Interface contacts:
Residue P75 in protein 2 contacts residue E126 in protein 1 (closest heavy-atom distance 3.4 Å).
Residue G81 in protein 2 interacts with residue N47 in protein 1 (closest heavy-atom distance 3.8 Å).
Residue S110 in protein 2 contacts residue Y40 in protein 1 (closest heavy-atom distance 2.6 Å).
Residue E109 in protein 2 is in contact with residue T63 in protein 1 (closest heavy-atom distance 2.3 Å).
Residue S122 in protein 2 contacts residue G53 in protein 1 (closest heavy-atom distance 3.9 Å).
Residue I25 in protein 2 interacts with residue L133 in protein 1 (closest heavy-atom distance 3.6 Å).
Residue R113 in protein 2 contacts residue N7 in protein 1 (closest heavy-atom distance 3.9 Å).
Residue E106 in protein 2 interacts with residue N47 in protein 1 (closest heavy-atom distance 3.9 Å).
Residue D111 in protein 2 interacts with residue N7 in protein 1 (closest heavy-atom distance 3.7 Å).
Residue R70 in protein 2 contacts residue L128 in protein 1 (closest heavy-atom distance 4.0 Å).
Residue E109 in protein 2 contacts residue Y40 in protein 1 (closest heavy-atom distance 3.2 Å).
Residue V104 in protein 2 is in contact with residue N47 in protein 1 (closest heavy-atom distance 2.6 Å).
Residue V74 in protein 2 is in contact with residue L128 in protein 1 (closest heavy-atom distance 4.1 Å).
Residue V105 in protein 2 interacts with residue A49 in protein 1 (closest heavy-atom distance 3.8 Å).
Residue S110 in protein 2 contacts residue T39 in protein 1 (closest heavy-atom distance 3.3 Å).
Residue P75 in protein 2 contacts residue L128 in protein 1 (closest heavy-atom distance 3.8 Å).
Residue P107 in protein 2 is in contact with residue K41 in protein 1 (closest heavy-atom distance 3.8 Å).
Residue D111 in protein 2 interacts with residue P38 in protein 1 (closest heavy-atom distance 3.8 Å).
Residue R73 in protein 2 contacts residue S132 in protein 1 (closest heavy-atom distance 3.4 Å).
Residue L72 in protein 2 interacts with residue G131 in protein 1 (closest heavy-atom distance 4.2 Å).
Residue N61 in protein 2 contacts residue G53 in protein 1 (closest heavy-atom distance 2.4 Å).
Residue L76 in protein 2 interacts with residue N42 in protein 1 (closest heavy-atom distance 3.3 Å).
Residue E109 in protein 2 interacts with residue T39 in protein 1 (closest heavy-atom distance 3.4 Å).
Residue S122 in protein 2 is in contact with residue N52 in protein 1 (closest heavy-atom distance 4.1 Å).
Residue N61 in protein 2 interacts with residue L50 in protein 1 (closest heavy-atom distance 2.3 Å).
Residue Q80 in protein 2 contacts residue K41 in protein 1 (closest heavy-atom distance 3.4 Å).
Residue S60 in protein 2 is in contact with residue N52 in protein 1 (closest heavy-atom distance 3.5 Å).
Residue N61 in protein 2 contacts residue N52 in protein 1 (closest heavy-atom distance 2.8 Å).
Residue G81 in protein 2 contacts residue R57 in protein 1 (closest heavy-atom distance 3.7 Å).
Residue C19 in protein 2 is in contact with residue R57 in protein 1 (closest heavy-atom distance 3.5 Å).
Residue V105 in protein 2 is in contact with residue V55 in protein 1 (closest heavy-atom distance 3.6 Å).
Residue Q80 in protein 2 interacts with residue Y40 in protein 1 (closest heavy-atom distance 3.5 Å).
Residue L76 in protein 2 is in contact with residue E126 in protein 1 (closest heavy-atom distance 3.0 Å).
Residue R73 in protein 2 interacts with residue G131 in protein 1 (closest heavy-atom distance 3.9 Å).
Residue A103 in protein 2 contacts residue V55 in protein 1 (closest heavy-atom distance 3.7 Å).
Residue V105 in protein 2 is in contact with residue T48 in protein 1 (closest heavy-atom distance 3.8 Å).
Residue E109 in protein 2 contacts residue K41 in protein 1 (closest heavy-atom distance 4.0 Å).
Residue S60 in protein 2 is in contact with residue T51 in protein 1 (closest heavy-atom distance 3.6 Å).
Residue A77 in protein 2 is in contact with residue C43 in protein 1 (closest heavy-atom distance 4.1 Å).
Residue Q80 in protein 2 is in contact with residue C43 in protein 1 (closest heavy-atom distance 3.4 Å).
Residue A59 in protein 2 contacts residue N52 in protein 1 (closest heavy-atom distance 3.9 Å).
Residue V105 in protein 2 is in contact with residue N47 in protein 1 (closest heavy-atom distance 2.8 Å).
Residue V120 in protein 2 interacts with residue G53 in protein 1 (closest heavy-atom distance 4.0 Å).
Residue E109 in protein 2 is in contact with residue M64 in protein 1 (closest heavy-atom distance 3.8 Å).
Residue C82 in protein 2 contacts residue C43 in protein 1 (closest heavy-atom distance 2.0 Å).
Residue N61 in protein 2 interacts with residue T51 in protein 1 (closest heavy-atom distance 3.1 Å).
Residue L72 in protein 2 is in contact with residue L128 in protein 1 (closest heavy-atom distance 3.3 Å).
Residue E109 in protein 2 is in contact with residue T65 in protein 1 (closest heavy-atom distance 2.6 Å).
Residue D111 in protein 2 interacts with residue K91 in protein 1 (closest heavy-atom distance 3.8 Å).
Residue G81 in protein 2 is in contact with residue C43 in protein 1 (closest heavy-atom distance 3.3 Å).
Residue A59 in protein 2 interacts with residue T51 in protein 1 (closest heavy-atom distance 3.1 Å).
Residue L72 in protein 2 contacts residue T95 in protein 1 (closest heavy-atom distance 3.9 Å).
Residue G112 in protein 2 is in contact with residue K91 in protein 1 (closest heavy-atom distance 3.8 Å).
Residue R70 in protein 2 contacts residue E126 in protein 1 (closest heavy-atom distance 3.0 Å).
Residue D111 in protein 2 contacts residue Y40 in protein 1 (closest heavy-atom distance 4.0 Å).
Residue A77 in protein 2 is in contact with residue N42 in protein 1 (closest heavy-atom distance 4.0 Å).
Residue Q80 in protein 2 contacts residue N42 in protein 1 (closest heavy-atom distance 2.9 Å).
Residue D111 in protein 2 is in contact with residue T39 in protein 1 (closest heavy-atom distance 3.9 Å).
Residue A121 in protein 2 interacts with residue G53 in protein 1 (closest heavy-atom distance 3.8 Å).
Residue R73 in protein 2 is in contact with residue L133 in protein 1 (closest heavy-atom distance 2.6 Å).

Sequence of protein 1:
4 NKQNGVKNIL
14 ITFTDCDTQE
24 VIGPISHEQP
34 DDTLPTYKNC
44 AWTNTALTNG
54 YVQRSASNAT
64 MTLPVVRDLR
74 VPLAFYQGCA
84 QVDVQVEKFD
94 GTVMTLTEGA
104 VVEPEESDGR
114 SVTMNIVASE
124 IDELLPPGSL

These two protein chains interact to form a complex.

Sequence of protein 2:
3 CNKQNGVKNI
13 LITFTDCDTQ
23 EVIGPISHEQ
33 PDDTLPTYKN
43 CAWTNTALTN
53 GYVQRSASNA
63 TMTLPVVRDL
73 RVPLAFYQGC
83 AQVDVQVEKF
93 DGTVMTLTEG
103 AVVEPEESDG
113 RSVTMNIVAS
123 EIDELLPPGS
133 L